Sequence of the second protein:
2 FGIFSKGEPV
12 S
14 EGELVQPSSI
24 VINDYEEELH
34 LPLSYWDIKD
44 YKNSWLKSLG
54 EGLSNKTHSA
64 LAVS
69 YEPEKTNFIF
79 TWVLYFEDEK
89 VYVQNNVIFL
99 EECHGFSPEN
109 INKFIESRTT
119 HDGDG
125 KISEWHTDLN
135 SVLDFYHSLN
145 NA

Interface contacts:
Residue E30 in the second protein is in contact with residue R222 in the first protein (closest heavy-atom distance 2.9 Å).
Residue E14 in the second protein interacts with residue G189 in the first protein (closest heavy-atom distance 3.1 Å).
Residue W129 in the second protein interacts with residue D235 in the first protein (closest heavy-atom distance 3.8 Å).
Residue W80 in the second protein interacts with residue R222 in the first protein (closest heavy-atom distance 3.4 Å).
Residue E14 in the second protein interacts with residue H188 in the first protein (closest heavy-atom distance 3.9 Å).
Residue S127 in the second protein is in contact with residue G224 in the first protein (closest heavy-atom distance 3.3 Å).
Residue H33 in the second protein contacts residue I204 in the first protein (closest heavy-atom distance 3.6 Å).
Residue V95 in the second protein contacts residue K219 in the first protein (closest heavy-atom distance 3.8 Å).
Residue E128 in the second protein contacts residue D235 in the first protein (closest heavy-atom distance 3.2 Å).
Residue E72 in the second protein contacts residue K182 in the first protein (closest heavy-atom distance 3.8 Å).
Residue W129 in the second protein is in contact with residue R222 in the first protein (closest heavy-atom distance 3.5 Å).
Residue I126 in the second protein contacts residue R222 in the first protein (closest heavy-atom distance 3.5 Å).
Residue N75 in the second protein interacts with residue P180 in the first protein (closest heavy-atom distance 2.8 Å).
Residue D120 in the second protein contacts residue I223 in the first protein (closest heavy-atom distance 3.8 Å).
Residue I126 in the second protein contacts residue K221 in the first protein (closest heavy-atom distance 3.5 Å).
Residue F78 in the second protein interacts with residue T201 in the first protein (closest heavy-atom distance 3.9 Å).
Residue V95 in the second protein interacts with residue F216 in the first protein (closest heavy-atom distance 3.5 Å).
Residue F97 in the second protein interacts with residue G220 in the first protein (closest heavy-atom distance 4.0 Å).
Residue F76 in the second protein is in contact with residue P191 in the first protein (closest heavy-atom distance 4.0 Å).
Residue F76 in the second protein interacts with residue I178 in the first protein (closest heavy-atom distance 3.3 Å).
Residue E31 in the second protein interacts with residue I204 in the first protein (closest heavy-atom distance 3.8 Å).
Residue N75 in the second protein contacts residue K182 in the first protein (closest heavy-atom distance 3.2 Å).
Residue F78 in the second protein interacts with residue F216 in the first protein (closest heavy-atom distance 3.8 Å).
Residue D122 in the second protein is in contact with residue K197 in the first protein (closest heavy-atom distance 2.8 Å).
Residue F76 in the second protein is in contact with residue Q190 in the first protein (closest heavy-atom distance 3.6 Å).
Residue D120 in the second protein is in contact with residue N217 in the first protein (closest heavy-atom distance 2.8 Å).
Residue N94 in the second protein contacts residue G220 in the first protein (closest heavy-atom distance 3.2 Å).
Residue E99 in the second protein interacts with residue K182 in the first protein (closest heavy-atom distance 3.1 Å).
Residue H33 in the second protein interacts with residue Q190 in the first protein (closest heavy-atom distance 3.8 Å).
Residue K125 in the second protein contacts residue I223 in the first protein (closest heavy-atom distance 3.6 Å).
Residue E16 in the second protein interacts with residue G189 in the first protein (closest heavy-atom distance 3.6 Å).
Residue K125 in the second protein is in contact with residue D235 in the first protein (closest heavy-atom distance 3.4 Å).
Residue V95 in the second protein contacts residue G220 in the first protein (closest heavy-atom distance 2.7 Å).
Residue E30 in the second protein interacts with residue K214 in the first protein (closest heavy-atom distance 3.8 Å).
Residue T117 in the second protein contacts residue K221 in the first protein (closest heavy-atom distance 3.2 Å).
Residue E31 in the second protein is in contact with residue D205 in the first protein (closest heavy-atom distance 3.1 Å).
Residue Y69 in the second protein contacts residue P180 in the first protein (closest heavy-atom distance 3.7 Å).
Residue T74 in the second protein contacts residue P180 in the first protein (closest heavy-atom distance 3.6 Å).
Residue K73 in the second protein contacts residue Q181 in the first protein (closest heavy-atom distance 3.1 Å).
Residue S127 in the second protein is in contact with residue R222 in the first protein (closest heavy-atom distance 2.8 Å).
Residue S127 in the second protein contacts residue D235 in the first protein (closest heavy-atom distance 2.8 Å).
Residue N93 in the second protein is in contact with residue F216 in the first protein (closest heavy-atom distance 3.6 Å).
Residue F76 in the second protein interacts with residue P180 in the first protein (closest heavy-atom distance 3.5 Å).
Residue E14 in the second protein is in contact with residue S187 in the first protein (closest heavy-atom distance 3.8 Å).
Residue E31 in the second protein interacts with residue S206 in the first protein (closest heavy-atom distance 3.9 Å).
Residue E14 in the second protein is in contact with residue G162 in the first protein (closest heavy-atom distance 3.6 Å).
Residue Y69 in the second protein is in contact with residue Q181 in the first protein (closest heavy-atom distance 3.3 Å).
Residue S127 in the second protein is in contact with residue I223 in the first protein (closest heavy-atom distance 4.0 Å).
Residue K73 in the second protein interacts with residue K182 in the first protein (closest heavy-atom distance 2.7 Å).
Residue F76 in the second protein contacts residue P179 in the first protein (closest heavy-atom distance 3.5 Å).
Residue F76 in the second protein is in contact with residue V192 in the first protein (closest heavy-atom distance 3.8 Å).
Residue N94 in the second protein is in contact with residue K221 in the first protein (closest heavy-atom distance 3.8 Å).
Residue N75 in the second protein interacts with residue Q181 in the first protein (closest heavy-atom distance 3.8 Å).
Residue Y28 in the second protein interacts with residue R222 in the first protein (closest heavy-atom distance 3.4 Å).
Residue K73 in the second protein is in contact with residue P180 in the first protein (closest heavy-atom distance 4.0 Å).
Residue F97 in the second protein interacts with residue Y199 in the first protein (closest heavy-atom distance 3.3 Å).
Residue E30 in the second protein contacts residue D205 in the first protein (closest heavy-atom distance 3.6 Å).
Residue N93 in the second protein contacts residue R222 in the first protein (closest heavy-atom distance 3.0 Å).
Residue N94 in the second protein interacts with residue R222 in the first protein (closest heavy-atom distance 4.0 Å).
Residue N75 in the second protein contacts residue P179 in the first protein (closest heavy-atom distance 3.0 Å).

Sequence of the first protein:
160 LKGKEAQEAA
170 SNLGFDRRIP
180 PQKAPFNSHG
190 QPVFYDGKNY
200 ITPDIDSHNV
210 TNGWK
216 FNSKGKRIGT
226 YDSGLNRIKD

This data describes a binding interaction between two proteins.